Sequence of chain A:
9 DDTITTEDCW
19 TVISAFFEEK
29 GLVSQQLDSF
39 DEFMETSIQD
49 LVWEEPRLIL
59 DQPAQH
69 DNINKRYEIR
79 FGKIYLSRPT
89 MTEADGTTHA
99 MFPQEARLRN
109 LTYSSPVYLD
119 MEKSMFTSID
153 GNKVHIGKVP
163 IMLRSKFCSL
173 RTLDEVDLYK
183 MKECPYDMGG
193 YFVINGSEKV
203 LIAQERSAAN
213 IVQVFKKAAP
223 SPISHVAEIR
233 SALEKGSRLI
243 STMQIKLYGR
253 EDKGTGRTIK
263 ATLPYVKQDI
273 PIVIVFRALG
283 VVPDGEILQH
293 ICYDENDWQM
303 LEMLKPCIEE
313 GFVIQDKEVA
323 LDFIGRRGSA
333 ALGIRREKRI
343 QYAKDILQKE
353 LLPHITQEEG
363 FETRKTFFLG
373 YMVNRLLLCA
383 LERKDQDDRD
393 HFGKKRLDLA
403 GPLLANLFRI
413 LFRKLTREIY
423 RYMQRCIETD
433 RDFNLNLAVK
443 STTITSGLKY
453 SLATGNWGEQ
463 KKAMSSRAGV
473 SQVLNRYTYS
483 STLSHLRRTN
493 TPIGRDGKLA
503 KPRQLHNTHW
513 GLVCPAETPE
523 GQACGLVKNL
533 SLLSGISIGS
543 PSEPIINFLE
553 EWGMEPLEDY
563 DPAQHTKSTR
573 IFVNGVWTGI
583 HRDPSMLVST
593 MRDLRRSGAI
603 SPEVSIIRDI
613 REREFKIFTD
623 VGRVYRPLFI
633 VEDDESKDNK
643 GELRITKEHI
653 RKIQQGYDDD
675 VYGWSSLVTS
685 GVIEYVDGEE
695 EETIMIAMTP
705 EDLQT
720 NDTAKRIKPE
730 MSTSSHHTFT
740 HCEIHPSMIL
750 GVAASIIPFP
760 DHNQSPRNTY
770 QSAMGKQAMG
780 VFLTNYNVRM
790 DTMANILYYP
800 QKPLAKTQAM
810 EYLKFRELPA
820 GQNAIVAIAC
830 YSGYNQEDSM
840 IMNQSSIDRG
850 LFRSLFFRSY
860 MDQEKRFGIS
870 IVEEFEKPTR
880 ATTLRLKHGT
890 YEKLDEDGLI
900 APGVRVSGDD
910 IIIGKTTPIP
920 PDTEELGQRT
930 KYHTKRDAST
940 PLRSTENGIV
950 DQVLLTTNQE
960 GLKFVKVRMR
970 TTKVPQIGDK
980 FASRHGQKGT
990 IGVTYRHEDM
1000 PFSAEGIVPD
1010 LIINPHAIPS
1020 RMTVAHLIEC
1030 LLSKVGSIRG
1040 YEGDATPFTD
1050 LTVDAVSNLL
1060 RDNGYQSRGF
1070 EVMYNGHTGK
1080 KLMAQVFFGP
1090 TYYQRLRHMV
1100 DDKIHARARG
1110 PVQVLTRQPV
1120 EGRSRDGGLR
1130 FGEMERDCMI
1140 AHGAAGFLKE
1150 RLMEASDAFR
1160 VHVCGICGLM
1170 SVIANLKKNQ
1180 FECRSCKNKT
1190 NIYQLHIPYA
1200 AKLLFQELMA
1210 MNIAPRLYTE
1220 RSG

Sequence of chain B:
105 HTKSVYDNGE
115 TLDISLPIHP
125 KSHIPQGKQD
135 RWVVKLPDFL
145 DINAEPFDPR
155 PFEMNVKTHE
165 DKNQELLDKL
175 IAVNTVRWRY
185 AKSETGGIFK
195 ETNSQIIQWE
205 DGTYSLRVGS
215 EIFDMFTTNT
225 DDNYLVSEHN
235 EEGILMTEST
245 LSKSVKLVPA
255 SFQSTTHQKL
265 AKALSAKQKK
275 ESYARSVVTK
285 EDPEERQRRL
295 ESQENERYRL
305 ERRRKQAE

These two protein chains interact to form a complex.

Contacts between the two chains:
Residue Y116 in chain A contacts residue P287 in chain B (closest heavy-atom distance 3.3 Å).
Residue E43 in chain A contacts residue Y277 in chain B (closest heavy-atom distance 3.6 Å).
Residue L84 in chain A interacts with residue R279 in chain B (closest heavy-atom distance 3.2 Å).
Residue S85 in chain A interacts with residue V281 in chain B (closest heavy-atom distance 3.1 Å).
Residue P558 in chain A interacts with residue K250 in chain B (closest heavy-atom distance 3.9 Å).
Residue W554 in chain A contacts residue F256 in chain B (closest heavy-atom distance 3.7 Å).
Residue W554 in chain A contacts residue P253 in chain B (closest heavy-atom distance 3.8 Å).
Residue E557 in chain A interacts with residue T222 in chain B (closest heavy-atom distance 3.7 Å).
Residue R584 in chain A contacts residue T222 in chain B (closest heavy-atom distance 2.7 Å).
Residue E553 in chain A contacts residue L264 in chain B (closest heavy-atom distance 3.3 Å).
Residue S443 in chain A interacts with residue Q291 in chain B (closest heavy-atom distance 3.7 Å).
Residue E553 in chain A contacts residue V252 in chain B (closest heavy-atom distance 3.5 Å).
Residue F550 in chain A contacts residue L268 in chain B (closest heavy-atom distance 3.5 Å).
Residue H567 in chain A is in contact with residue T222 in chain B (closest heavy-atom distance 3.9 Å).
Residue T90 in chain A interacts with residue D286 in chain B (closest heavy-atom distance 3.3 Å).
Residue T592 in chain A interacts with residue F256 in chain B (closest heavy-atom distance 3.4 Å).
Residue E553 in chain A contacts residue P253 in chain B (closest heavy-atom distance 3.5 Å).
Residue T44 in chain A is in contact with residue E275 in chain B (closest heavy-atom distance 3.8 Å).
Residue L439 in chain A interacts with residue E295 in chain B (closest heavy-atom distance 3.2 Å).
Residue R433 in chain A interacts with residue R301 in chain B (closest heavy-atom distance 3.1 Å).
Residue N438 in chain A is in contact with residue Q291 in chain B (closest heavy-atom distance 3.1 Å).
Residue K155 in chain A is in contact with residue R290 in chain B (closest heavy-atom distance 4.0 Å).
Residue Y116 in chain A interacts with residue T283 in chain B (closest heavy-atom distance 3.3 Å).
Residue T96 in chain A contacts residue E285 in chain B (closest heavy-atom distance 3.8 Å).
Residue L439 in chain A is in contact with residue L294 in chain B (closest heavy-atom distance 3.5 Å).
Residue L439 in chain A contacts residue E298 in chain B (closest heavy-atom distance 3.6 Å).
Residue Y83 in chain A contacts residue V281 in chain B (closest heavy-atom distance 4.0 Å).
Residue E43 in chain A is in contact with residue A278 in chain B (closest heavy-atom distance 3.2 Å).
Residue S443 in chain A is in contact with residue E288 in chain B (closest heavy-atom distance 4.0 Å).
Residue M42 in chain A contacts residue A278 in chain B (closest heavy-atom distance 3.9 Å).
Residue H157 in chain A is in contact with residue P287 in chain B (closest heavy-atom distance 3.5 Å).
Residue S85 in chain A contacts residue T283 in chain B (closest heavy-atom distance 3.4 Å).
Residue K81 in chain A is in contact with residue Y277 in chain B (closest heavy-atom distance 4.0 Å).
Residue K155 in chain A contacts residue V281 in chain B (closest heavy-atom distance 3.7 Å).
Residue H157 in chain A is in contact with residue E288 in chain B (closest heavy-atom distance 3.8 Å).
Residue A601 in chain A is in contact with residue S269 in chain B (closest heavy-atom distance 3.6 Å).
Residue L84 in chain A is in contact with residue A278 in chain B (closest heavy-atom distance 3.6 Å).
Residue W554 in chain A interacts with residue V252 in chain B (closest heavy-atom distance 3.7 Å).
Residue K442 in chain A contacts residue Q291 in chain B (closest heavy-atom distance 4.0 Å).
Residue L439 in chain A is in contact with residue Q291 in chain B (closest heavy-atom distance 3.6 Å).
Residue N438 in chain A interacts with residue R290 in chain B (closest heavy-atom distance 3.5 Å).
Residue T96 in chain A contacts residue K284 in chain B (closest heavy-atom distance 3.2 Å).
Residue D595 in chain A interacts with residue F256 in chain B (closest heavy-atom distance 3.6 Å).
Residue V441 in chain A is in contact with residue Q291 in chain B (closest heavy-atom distance 2.8 Å).
Residue R433 in chain A is in contact with residue E298 in chain B (closest heavy-atom distance 2.9 Å).
Residue L596 in chain A interacts with residue H261 in chain B (closest heavy-atom distance 4.0 Å).
Residue I82 in chain A is in contact with residue R279 in chain B (closest heavy-atom distance 3.2 Å).
Residue G555 in chain A is in contact with residue V252 in chain B (closest heavy-atom distance 3.8 Å).
Residue K160 in chain A contacts residue E288 in chain B (closest heavy-atom distance 2.8 Å).
Residue I82 in chain A contacts residue A278 in chain B (closest heavy-atom distance 3.6 Å).
Residue W554 in chain A is in contact with residue H261 in chain B (closest heavy-atom distance 3.6 Å).
Residue N436 in chain A is in contact with residue L294 in chain B (closest heavy-atom distance 3.6 Å).
Residue L84 in chain A interacts with residue S280 in chain B (closest heavy-atom distance 3.2 Å).
Residue K81 in chain A contacts residue R279 in chain B (closest heavy-atom distance 3.0 Å).
Residue Y83 in chain A interacts with residue R279 in chain B (closest heavy-atom distance 3.2 Å).
Residue E553 in chain A is in contact with residue L251 in chain B (closest heavy-atom distance 3.6 Å).
Residue T96 in chain A interacts with residue D286 in chain B (closest heavy-atom distance 3.7 Å).
Residue L84 in chain A contacts residue V281 in chain B (closest heavy-atom distance 2.8 Å).
Residue N438 in chain A is in contact with residue L294 in chain B (closest heavy-atom distance 3.7 Å).
Residue T88 in chain A interacts with residue T283 in chain B (closest heavy-atom distance 3.2 Å).